The following describes two proteins that form a bound complex.

Sequence of protein 2:
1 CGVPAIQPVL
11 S

Sequence of protein 1:
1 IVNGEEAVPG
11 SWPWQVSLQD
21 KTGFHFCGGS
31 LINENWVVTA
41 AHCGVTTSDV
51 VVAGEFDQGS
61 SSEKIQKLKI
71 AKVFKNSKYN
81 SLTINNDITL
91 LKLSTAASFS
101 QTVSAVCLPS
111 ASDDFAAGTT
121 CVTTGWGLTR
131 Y

Residue-level contacts at the interface:
Residue S11 in protein 1 contacts residue P8 in protein 2 (closest heavy-atom distance 3.2 Å).
Residue V8 in protein 1 is in contact with residue V9 in protein 2 (closest heavy-atom distance 3.6 Å).
Residue W14 in protein 1 interacts with residue V3 in protein 2 (closest heavy-atom distance 4.4 Å).
Residue C107 in protein 1 interacts with residue C1 in protein 2 (closest heavy-atom distance 1.9 Å).
Residue A105 in protein 1 contacts residue G2 in protein 2 (closest heavy-atom distance 3.1 Å).
Residue Q101 in protein 1 interacts with residue A5 in protein 2 (closest heavy-atom distance 2.9 Å).
Residue V106 in protein 1 interacts with residue G2 in protein 2 (closest heavy-atom distance 4.3 Å).
Residue V8 in protein 1 contacts residue I6 in protein 2 (closest heavy-atom distance 3.8 Å).
Residue A105 in protein 1 is in contact with residue C1 in protein 2 (closest heavy-atom distance 3.6 Å).
Residue W14 in protein 1 is in contact with residue G2 in protein 2 (closest heavy-atom distance 3.6 Å).
Residue W12 in protein 1 is in contact with residue L10 in protein 2 (closest heavy-atom distance 4.7 Å).
Residue V106 in protein 1 is in contact with residue C1 in protein 2 (closest heavy-atom distance 3.8 Å).
Residue P13 in protein 1 is in contact with residue A5 in protein 2 (closest heavy-atom distance 4.7 Å).
Residue S11 in protein 1 is in contact with residue Q7 in protein 2 (closest heavy-atom distance 4.1 Å).
Residue V8 in protein 1 is in contact with residue P8 in protein 2 (closest heavy-atom distance 4.7 Å).
Residue S11 in protein 1 interacts with residue I6 in protein 2 (closest heavy-atom distance 3.1 Å).
Residue S11 in protein 1 interacts with residue P4 in protein 2 (closest heavy-atom distance 3.7 Å).
Residue G10 in protein 1 is in contact with residue I6 in protein 2 (closest heavy-atom distance 3.4 Å).
Residue S104 in protein 1 contacts residue P4 in protein 2 (closest heavy-atom distance 4.7 Å).
Residue P13 in protein 1 is in contact with residue P4 in protein 2 (closest heavy-atom distance 3.7 Å).
Residue V122 in protein 1 contacts residue L10 in protein 2 (closest heavy-atom distance 3.9 Å).
Residue V8 in protein 1 interacts with residue Q7 in protein 2 (closest heavy-atom distance 4.3 Å).
Residue C107 in protein 1 is in contact with residue G2 in protein 2 (closest heavy-atom distance 3.5 Å).
Residue E5 in protein 1 contacts residue V9 in protein 2 (closest heavy-atom distance 4.7 Å).
Residue G10 in protein 1 contacts residue P4 in protein 2 (closest heavy-atom distance 5.0 Å).
Residue T102 in protein 1 contacts residue I6 in protein 2 (closest heavy-atom distance 4.8 Å).
Residue W14 in protein 1 contacts residue P4 in protein 2 (closest heavy-atom distance 3.6 Å).
Residue W12 in protein 1 contacts residue P8 in protein 2 (closest heavy-atom distance 3.4 Å).
Residue Q101 in protein 1 interacts with residue I6 in protein 2 (closest heavy-atom distance 3.4 Å).
Residue E5 in protein 1 interacts with residue L10 in protein 2 (closest heavy-atom distance 4.4 Å).
Residue E5 in protein 1 interacts with residue S11 in protein 2 (closest heavy-atom distance 3.3 Å).
Residue P9 in protein 1 is in contact with residue I6 in protein 2 (closest heavy-atom distance 4.0 Å).